These two protein chains interact to form a complex.

Interface contacts:
Residue L5 in the first protein contacts residue V74 in the second protein (closest heavy-atom distance 2.9 Å).
Residue K52 in the first protein interacts with residue D55 in the second protein (closest heavy-atom distance 2.7 Å).
Residue L44 in the first protein is in contact with residue L58 in the second protein (closest heavy-atom distance 4.0 Å).
Residue F7 in the first protein is in contact with residue L79 in the second protein (closest heavy-atom distance 3.5 Å).
Residue K52 in the first protein is in contact with residue L51 in the second protein (closest heavy-atom distance 3.7 Å).
Residue L5 in the first protein interacts with residue L76 in the second protein (closest heavy-atom distance 4.1 Å).
Residue E9 in the first protein is in contact with residue K70 in the second protein (closest heavy-atom distance 3.0 Å).
Residue F7 in the first protein is in contact with residue V74 in the second protein (closest heavy-atom distance 3.7 Å).
Residue M47 in the first protein contacts residue K63 in the second protein (closest heavy-atom distance 3.7 Å).
Residue K54 in the first protein is in contact with residue E54 in the second protein (closest heavy-atom distance 4.1 Å).
Residue D8 in the first protein is in contact with residue P69 in the second protein (closest heavy-atom distance 3.9 Å).
Residue K27 in the first protein contacts residue L79 in the second protein (closest heavy-atom distance 3.0 Å).
Residue V31 in the first protein is in contact with residue L76 in the second protein (closest heavy-atom distance 3.6 Å).
Residue E9 in the first protein is in contact with residue V72 in the second protein (closest heavy-atom distance 3.7 Å).
Residue V72 in the first protein interacts with residue R73 in the second protein (closest heavy-atom distance 3.8 Å).
Residue F4 in the first protein interacts with residue R73 in the second protein (closest heavy-atom distance 3.5 Å).
Residue E82 in the first protein is in contact with residue D53 in the second protein (closest heavy-atom distance 4.1 Å).
Residue V63 in the first protein contacts residue L58 in the second protein (closest heavy-atom distance 3.6 Å).
Residue E82 in the first protein contacts residue E54 in the second protein (closest heavy-atom distance 3.9 Å).
Residue G46 in the first protein interacts with residue K63 in the second protein (closest heavy-atom distance 4.1 Å).
Residue F7 in the first protein interacts with residue V72 in the second protein (closest heavy-atom distance 2.5 Å).
Residue W15 in the first protein interacts with residue L79 in the second protein (closest heavy-atom distance 3.1 Å).
Residue R10 in the first protein is in contact with residue N68 in the second protein (closest heavy-atom distance 3.1 Å).
Residue S77 in the first protein interacts with residue R65 in the second protein (closest heavy-atom distance 3.5 Å).
Residue L34 in the first protein is in contact with residue L76 in the second protein (closest heavy-atom distance 4.1 Å).
Residue R45 in the first protein is in contact with residue V59 in the second protein (closest heavy-atom distance 3.5 Å).
Residue F7 in the first protein contacts residue P71 in the second protein (closest heavy-atom distance 3.4 Å).
Residue R23 in the first protein is in contact with residue L79 in the second protein (closest heavy-atom distance 3.0 Å).
Residue R61 in the first protein contacts residue E54 in the second protein (closest heavy-atom distance 2.9 Å).
Residue G46 in the first protein is in contact with residue V59 in the second protein (closest heavy-atom distance 3.8 Å).
Residue E14 in the first protein is in contact with residue R65 in the second protein (closest heavy-atom distance 2.7 Å).
Residue M47 in the first protein interacts with residue V62 in the second protein (closest heavy-atom distance 3.7 Å).
Residue I76 in the first protein interacts with residue V62 in the second protein (closest heavy-atom distance 3.8 Å).
Residue K52 in the first protein interacts with residue L58 in the second protein (closest heavy-atom distance 3.9 Å).
Residue I76 in the first protein contacts residue R65 in the second protein (closest heavy-atom distance 2.7 Å).
Residue C50 in the first protein is in contact with residue V62 in the second protein (closest heavy-atom distance 3.9 Å).
Residue L5 in the first protein is in contact with residue L79 in the second protein (closest heavy-atom distance 3.7 Å).
Residue L5 in the first protein contacts residue R73 in the second protein (closest heavy-atom distance 3.6 Å).
Residue L12 in the first protein interacts with residue L79 in the second protein (closest heavy-atom distance 3.7 Å).
Residue F74 in the first protein contacts residue P71 in the second protein (closest heavy-atom distance 3.8 Å).
Residue R10 in the first protein interacts with residue K70 in the second protein (closest heavy-atom distance 3.7 Å).
Residue L44 in the first protein is in contact with residue V59 in the second protein (closest heavy-atom distance 4.0 Å).
Residue S77 in the first protein is in contact with residue I61 in the second protein (closest heavy-atom distance 4.1 Å).
Residue D6 in the first protein interacts with residue V72 in the second protein (closest heavy-atom distance 3.3 Å).
Residue F74 in the first protein is in contact with residue L66 in the second protein (closest heavy-atom distance 3.9 Å).
Residue V63 in the first protein interacts with residue V62 in the second protein (closest heavy-atom distance 3.7 Å).
Residue R10 in the first protein contacts residue E64 in the second protein (closest heavy-atom distance 4.0 Å).
Residue E82 in the first protein is in contact with residue E57 in the second protein (closest heavy-atom distance 3.2 Å).
Residue L5 in the first protein contacts residue V72 in the second protein (closest heavy-atom distance 4.0 Å).
Residue M47 in the first protein is in contact with residue L66 in the second protein (closest heavy-atom distance 3.8 Å).
Residue R61 in the first protein interacts with residue L58 in the second protein (closest heavy-atom distance 3.2 Å).
Residue F7 in the first protein is in contact with residue K70 in the second protein (closest heavy-atom distance 3.7 Å).
Residue I76 in the first protein is in contact with residue L66 in the second protein (closest heavy-atom distance 4.0 Å).
Residue A11 in the first protein is in contact with residue R65 in the second protein (closest heavy-atom distance 3.9 Å).
Residue D8 in the first protein is in contact with residue K70 in the second protein (closest heavy-atom distance 2.9 Å).
Residue D6 in the first protein is in contact with residue R73 in the second protein (closest heavy-atom distance 2.5 Å).
Residue K27 in the first protein contacts residue L76 in the second protein (closest heavy-atom distance 2.8 Å).
Residue L44 in the first protein contacts residue D55 in the second protein (closest heavy-atom distance 3.5 Å).
Residue R10 in the first protein is in contact with residue R65 in the second protein (closest heavy-atom distance 3.3 Å).
Residue D6 in the first protein contacts residue P71 in the second protein (closest heavy-atom distance 4.0 Å).

Sequence of the second protein:
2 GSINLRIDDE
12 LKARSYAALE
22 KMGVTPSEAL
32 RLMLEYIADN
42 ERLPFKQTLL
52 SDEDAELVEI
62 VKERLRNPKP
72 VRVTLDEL

Sequence of the first protein:
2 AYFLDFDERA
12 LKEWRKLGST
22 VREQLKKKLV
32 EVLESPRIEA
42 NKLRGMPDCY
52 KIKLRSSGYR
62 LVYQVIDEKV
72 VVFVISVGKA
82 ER